Sequence of protein 2:
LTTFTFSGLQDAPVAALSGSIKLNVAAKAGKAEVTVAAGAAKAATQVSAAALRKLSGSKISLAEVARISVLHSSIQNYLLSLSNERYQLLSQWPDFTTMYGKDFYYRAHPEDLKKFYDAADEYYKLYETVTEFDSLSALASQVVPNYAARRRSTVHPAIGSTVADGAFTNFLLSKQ

This data describes a binding interaction between two proteins.

Sequence of protein 1:
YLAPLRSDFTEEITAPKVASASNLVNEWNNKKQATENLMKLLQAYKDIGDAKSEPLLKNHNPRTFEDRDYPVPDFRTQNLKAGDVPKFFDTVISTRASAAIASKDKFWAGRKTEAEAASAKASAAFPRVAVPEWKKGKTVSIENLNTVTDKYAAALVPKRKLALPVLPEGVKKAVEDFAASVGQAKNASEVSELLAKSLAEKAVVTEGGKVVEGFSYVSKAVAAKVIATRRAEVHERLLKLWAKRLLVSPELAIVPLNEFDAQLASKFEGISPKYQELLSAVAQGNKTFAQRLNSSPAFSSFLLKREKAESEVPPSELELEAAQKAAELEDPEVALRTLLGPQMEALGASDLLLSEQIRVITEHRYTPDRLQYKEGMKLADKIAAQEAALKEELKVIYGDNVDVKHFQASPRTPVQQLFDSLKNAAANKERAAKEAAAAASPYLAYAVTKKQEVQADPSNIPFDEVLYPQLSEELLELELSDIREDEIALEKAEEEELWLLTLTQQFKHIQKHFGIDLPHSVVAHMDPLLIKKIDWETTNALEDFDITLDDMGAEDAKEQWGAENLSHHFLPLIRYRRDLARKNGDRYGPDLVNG

Residue-level contacts at the interface:
Residue K54 in protein 1 interacts with residue Q106 in protein 2 (closest heavy-atom distance 3.3 Å).
Residue V151 in protein 1 interacts with residue W107 in protein 2 (closest heavy-atom distance 2.9 Å).
Residue H82 in protein 1 is in contact with residue Y120 in protein 2 (closest heavy-atom distance 2.5 Å).
Residue M61 in protein 1 contacts residue F130 in protein 2 (closest heavy-atom distance 3.6 Å).
Residue R28 in protein 1 contacts residue R166 in protein 2 (closest heavy-atom distance 3.4 Å).
Residue F31 in protein 1 interacts with residue R166 in protein 2 (closest heavy-atom distance 3.3 Å).
Residue M61 in protein 1 interacts with residue D109 in protein 2 (closest heavy-atom distance 3.3 Å).
Residue R28 in protein 1 contacts residue A163 in protein 2 (closest heavy-atom distance 3.4 Å).
Residue Q65 in protein 1 interacts with residue M113 in protein 2 (closest heavy-atom distance 3.5 Å).
Residue W156 in protein 1 is in contact with residue N98 in protein 2 (closest heavy-atom distance 3.1 Å).
Residue T32 in protein 1 contacts residue T168 in protein 2 (closest heavy-atom distance 3.3 Å).
Residue L64 in protein 1 interacts with residue F130 in protein 2 (closest heavy-atom distance 3.6 Å).
Residue K158 in protein 1 is in contact with residue S95 in protein 2 (closest heavy-atom distance 3.2 Å).
Residue L63 in protein 1 interacts with residue D126 in protein 2 (closest heavy-atom distance 3.4 Å).
Residue K53 in protein 1 contacts residue E136 in protein 2 (closest heavy-atom distance 3.3 Å).
Residue P149 in protein 1 is in contact with residue D109 in protein 2 (closest heavy-atom distance 2.7 Å).
Residue Y67 in protein 1 is in contact with residue H123 in protein 2 (closest heavy-atom distance 3.2 Å).
Residue Y23 in protein 1 interacts with residue S155 in protein 2 (closest heavy-atom distance 2.3 Å).
Residue V151 in protein 1 is in contact with residue P108 in protein 2 (closest heavy-atom distance 3.5 Å).
Residue E76 in protein 1 interacts with residue R121 in protein 2 (closest heavy-atom distance 2.7 Å).
Residue I35 in protein 1 contacts residue G174 in protein 2 (closest heavy-atom distance 3.5 Å).
Residue W156 in protein 1 interacts with residue Q102 in protein 2 (closest heavy-atom distance 2.8 Å).
Residue T32 in protein 1 contacts residue R166 in protein 2 (closest heavy-atom distance 3.1 Å).
Residue V153 in protein 1 is in contact with residue Y137 in protein 2 (closest heavy-atom distance 3.5 Å).
Residue R28 in protein 1 is in contact with residue N160 in protein 2 (closest heavy-atom distance 2.4 Å).
Residue K53 in protein 1 is in contact with residue W107 in protein 2 (closest heavy-atom distance 3.6 Å).
Residue D486 in protein 1 is in contact with residue K116 in protein 2 (closest heavy-atom distance 3.0 Å).
Residue G71 in protein 1 interacts with residue R121 in protein 2 (closest heavy-atom distance 3.2 Å).
Residue L79 in protein 1 contacts residue Y120 in protein 2 (closest heavy-atom distance 3.6 Å).
Residue M61 in protein 1 interacts with residue M113 in protein 2 (closest heavy-atom distance 3.3 Å).
Residue K54 in protein 1 is in contact with residue W107 in protein 2 (closest heavy-atom distance 3.6 Å).
Residue W50 in protein 1 is in contact with residue W107 in protein 2 (closest heavy-atom distance 3.5 Å).
Residue Y490 in protein 1 is in contact with residue G115 in protein 2 (closest heavy-atom distance 3.3 Å).
Residue Y67 in protein 1 contacts residue D126 in protein 2 (closest heavy-atom distance 2.4 Å).
Residue K68 in protein 1 interacts with residue D117 in protein 2 (closest heavy-atom distance 2.8 Å).
Residue L64 in protein 1 interacts with residue F118 in protein 2 (closest heavy-atom distance 3.3 Å).
Residue T32 in protein 1 interacts with residue R164 in protein 2 (closest heavy-atom distance 3.4 Å).
Residue Y490 in protein 1 contacts residue K116 in protein 2 (closest heavy-atom distance 3.0 Å).
Residue T32 in protein 1 is in contact with residue A163 in protein 2 (closest heavy-atom distance 2.5 Å).
Residue R150 in protein 1 contacts residue W107 in protein 2 (closest heavy-atom distance 3.3 Å).
Residue H82 in protein 1 is in contact with residue A122 in protein 2 (closest heavy-atom distance 3.3 Å).
Residue V153 in protein 1 interacts with residue S105 in protein 2 (closest heavy-atom distance 3.3 Å).
Residue K158 in protein 1 interacts with residue N98 in protein 2 (closest heavy-atom distance 3.4 Å).
Residue R150 in protein 1 interacts with residue P108 in protein 2 (closest heavy-atom distance 3.5 Å).
Residue K134 in protein 1 interacts with residue D126 in protein 2 (closest heavy-atom distance 3.0 Å).
Residue W50 in protein 1 is in contact with residue L103 in protein 2 (closest heavy-atom distance 3.5 Å).
Residue R150 in protein 1 contacts residue Q106 in protein 2 (closest heavy-atom distance 3.0 Å).
Residue P149 in protein 1 contacts residue P108 in protein 2 (closest heavy-atom distance 3.5 Å).
Residue P154 in protein 1 interacts with residue Y101 in protein 2 (closest heavy-atom distance 2.4 Å).
Residue Y23 in protein 1 interacts with residue S151 in protein 2 (closest heavy-atom distance 3.5 Å).
Residue P77 in protein 1 is in contact with residue R121 in protein 2 (closest heavy-atom distance 3.4 Å).
Residue D30 in protein 1 interacts with residue R166 in protein 2 (closest heavy-atom distance 2.8 Å).
Residue L64 in protein 1 contacts residue D126 in protein 2 (closest heavy-atom distance 3.5 Å).
Residue T32 in protein 1 is in contact with residue S167 in protein 2 (closest heavy-atom distance 3.4 Å).
Residue Y67 in protein 1 is in contact with residue R121 in protein 2 (closest heavy-atom distance 3.3 Å).
Residue Q65 in protein 1 contacts residue F118 in protein 2 (closest heavy-atom distance 3.6 Å).
Residue D72 in protein 1 interacts with residue R121 in protein 2 (closest heavy-atom distance 2.5 Å).
Residue K157 in protein 1 contacts residue N98 in protein 2 (closest heavy-atom distance 3.1 Å).
Residue W156 in protein 1 contacts residue F147 in protein 2 (closest heavy-atom distance 3.5 Å).
Residue W130 in protein 1 is in contact with residue H123 in protein 2 (closest heavy-atom distance 3.2 Å).